These two protein chains interact to form a complex.

Sequence of chain B:
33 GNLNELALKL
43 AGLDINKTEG

Sequence of chain A:
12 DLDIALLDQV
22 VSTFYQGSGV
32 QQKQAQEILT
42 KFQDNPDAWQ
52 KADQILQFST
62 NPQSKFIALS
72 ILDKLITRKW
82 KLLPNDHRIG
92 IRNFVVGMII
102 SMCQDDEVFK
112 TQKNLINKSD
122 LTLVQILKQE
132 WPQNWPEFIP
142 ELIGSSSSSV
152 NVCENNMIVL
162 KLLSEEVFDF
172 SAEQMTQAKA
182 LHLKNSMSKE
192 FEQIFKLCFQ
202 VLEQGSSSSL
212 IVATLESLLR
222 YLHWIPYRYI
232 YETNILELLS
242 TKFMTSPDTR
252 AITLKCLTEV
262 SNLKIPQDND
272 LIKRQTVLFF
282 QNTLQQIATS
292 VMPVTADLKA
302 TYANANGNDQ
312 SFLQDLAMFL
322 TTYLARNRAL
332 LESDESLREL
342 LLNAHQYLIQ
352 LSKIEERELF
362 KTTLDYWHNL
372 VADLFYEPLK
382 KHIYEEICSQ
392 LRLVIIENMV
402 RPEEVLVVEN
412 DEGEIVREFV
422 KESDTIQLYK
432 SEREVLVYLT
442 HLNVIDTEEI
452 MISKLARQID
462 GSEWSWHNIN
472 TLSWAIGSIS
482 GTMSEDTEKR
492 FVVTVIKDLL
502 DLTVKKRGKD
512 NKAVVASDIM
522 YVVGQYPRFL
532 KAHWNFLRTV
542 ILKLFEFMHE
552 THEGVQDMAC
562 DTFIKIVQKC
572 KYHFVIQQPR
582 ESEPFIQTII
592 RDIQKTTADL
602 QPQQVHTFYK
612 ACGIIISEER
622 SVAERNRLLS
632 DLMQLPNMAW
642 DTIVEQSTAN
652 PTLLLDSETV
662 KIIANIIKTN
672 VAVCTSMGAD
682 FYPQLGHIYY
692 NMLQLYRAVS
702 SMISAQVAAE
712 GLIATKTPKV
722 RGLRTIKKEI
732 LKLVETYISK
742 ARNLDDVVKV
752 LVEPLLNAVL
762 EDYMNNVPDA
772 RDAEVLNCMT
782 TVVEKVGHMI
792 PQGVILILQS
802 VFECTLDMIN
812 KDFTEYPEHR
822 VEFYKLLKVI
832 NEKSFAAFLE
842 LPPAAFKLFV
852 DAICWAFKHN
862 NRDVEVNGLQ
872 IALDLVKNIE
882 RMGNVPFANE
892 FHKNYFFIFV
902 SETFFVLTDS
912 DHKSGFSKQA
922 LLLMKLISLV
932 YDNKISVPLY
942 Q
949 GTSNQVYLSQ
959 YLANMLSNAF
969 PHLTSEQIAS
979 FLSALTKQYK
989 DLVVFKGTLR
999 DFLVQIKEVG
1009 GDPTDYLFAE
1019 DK

Interface contacts:
Residue E551 in chain A is in contact with residue I47 in chain B (closest heavy-atom distance 3.5 Å).
Residue F537 in chain A interacts with residue A39 in chain B (closest heavy-atom distance 3.8 Å).
Residue T540 in chain A is in contact with residue A43 in chain B (closest heavy-atom distance 3.9 Å).
Residue I520 in chain A is in contact with residue L42 in chain B (closest heavy-atom distance 3.9 Å).
Residue K498 in chain A interacts with residue L38 in chain B (closest heavy-atom distance 3.5 Å).
Residue F548 in chain A interacts with residue I47 in chain B (closest heavy-atom distance 4.6 Å).
Residue F537 in chain A is in contact with residue L38 in chain B (closest heavy-atom distance 3.8 Å).
Residue A517 in chain A interacts with residue I47 in chain B (closest heavy-atom distance 3.9 Å).
Residue K544 in chain A interacts with residue G44 in chain B (closest heavy-atom distance 4.6 Å).
Residue K513 in chain A contacts residue I47 in chain B (closest heavy-atom distance 3.5 Å).
Residue L501 in chain A contacts residue L45 in chain B (closest heavy-atom distance 4.0 Å).
Residue E551 in chain A interacts with residue N48 in chain B (closest heavy-atom distance 2.9 Å).
Residue L501 in chain A is in contact with residue L42 in chain B (closest heavy-atom distance 3.9 Å).
Residue M521 in chain A contacts residue L42 in chain B (closest heavy-atom distance 4.6 Å).
Residue V505 in chain A interacts with residue E51 in chain B (closest heavy-atom distance 3.6 Å).
Residue M521 in chain A interacts with residue L45 in chain B (closest heavy-atom distance 4.6 Å).
Residue F530 in chain A contacts residue L35 in chain B (closest heavy-atom distance 3.4 Å).
Residue F530 in chain A interacts with residue L38 in chain B (closest heavy-atom distance 4.0 Å).
Residue K544 in chain A is in contact with residue L42 in chain B (closest heavy-atom distance 3.8 Å).
Residue V505 in chain A is in contact with residue G52 in chain B (closest heavy-atom distance 3.5 Å).
Residue F548 in chain A interacts with residue L45 in chain B (closest heavy-atom distance 4.1 Å).
Residue H534 in chain A interacts with residue N34 in chain B (closest heavy-atom distance 3.8 Å).
Residue K544 in chain A is in contact with residue A43 in chain B (closest heavy-atom distance 3.0 Å).
Residue N536 in chain A contacts residue N36 in chain B (closest heavy-atom distance 3.3 Å).
Residue F537 in chain A is in contact with residue L42 in chain B (closest heavy-atom distance 4.0 Å).
Residue N536 in chain A interacts with residue L35 in chain B (closest heavy-atom distance 4.4 Å).
Residue K498 in chain A interacts with residue E37 in chain B (closest heavy-atom distance 3.4 Å).
Residue K513 in chain A interacts with residue D46 in chain B (closest heavy-atom distance 4.1 Å).
Residue A514 in chain A interacts with residue I47 in chain B (closest heavy-atom distance 3.9 Å).
Residue N536 in chain A is in contact with residue A39 in chain B (closest heavy-atom distance 3.8 Å).
Residue K544 in chain A contacts residue L45 in chain B (closest heavy-atom distance 2.8 Å).
Residue K513 in chain A interacts with residue G52 in chain B (closest heavy-atom distance 4.1 Å).
Residue H534 in chain A contacts residue L35 in chain B (closest heavy-atom distance 3.7 Å).
Residue V541 in chain A is in contact with residue L42 in chain B (closest heavy-atom distance 3.5 Å).
Residue V556 in chain A contacts residue I47 in chain B (closest heavy-atom distance 4.6 Å).
Residue T540 in chain A is in contact with residue A39 in chain B (closest heavy-atom distance 3.4 Å).
Residue K506 in chain A is in contact with residue G52 in chain B (closest heavy-atom distance 2.7 Å).
Residue K490 in chain A contacts residue G33 in chain B (closest heavy-atom distance 4.0 Å).
Residue T504 in chain A contacts residue L45 in chain B (closest heavy-atom distance 3.7 Å).
Residue E547 in chain A interacts with residue L45 in chain B (closest heavy-atom distance 4.0 Å).
Residue I497 in chain A interacts with residue L38 in chain B (closest heavy-atom distance 4.0 Å).
Residue R508 in chain A interacts with residue G52 in chain B (closest heavy-atom distance 3.5 Å).
Residue F537 in chain A contacts residue L35 in chain B (closest heavy-atom distance 4.2 Å).
Residue L501 in chain A is in contact with residue L38 in chain B (closest heavy-atom distance 4.4 Å).
Residue A517 in chain A contacts residue L45 in chain B (closest heavy-atom distance 4.2 Å).
Residue K513 in chain A is in contact with residue E51 in chain B (closest heavy-atom distance 4.3 Å).
Residue K498 in chain A interacts with residue K41 in chain B (closest heavy-atom distance 4.3 Å).
Residue K490 in chain A is in contact with residue N34 in chain B (closest heavy-atom distance 3.1 Å).
Residue V494 in chain A is in contact with residue L38 in chain B (closest heavy-atom distance 4.1 Å).
Residue I520 in chain A interacts with residue L45 in chain B (closest heavy-atom distance 3.9 Å).
Residue L501 in chain A is in contact with residue K41 in chain B (closest heavy-atom distance 3.9 Å).
Residue K510 in chain A interacts with residue I47 in chain B (closest heavy-atom distance 3.7 Å).
Residue H534 in chain A interacts with residue G33 in chain B (closest heavy-atom distance 3.3 Å).
Residue K513 in chain A contacts residue K49 in chain B (closest heavy-atom distance 3.7 Å).
Residue V494 in chain A is in contact with residue L35 in chain B (closest heavy-atom distance 3.9 Å).
Residue K490 in chain A interacts with residue L35 in chain B (closest heavy-atom distance 3.5 Å).
Residue K507 in chain A contacts residue G52 in chain B (closest heavy-atom distance 3.6 Å).
Residue K510 in chain A interacts with residue N48 in chain B (closest heavy-atom distance 2.7 Å).
Residue H553 in chain A is in contact with residue I47 in chain B (closest heavy-atom distance 4.7 Å).
Residue T540 in chain A contacts residue L42 in chain B (closest heavy-atom distance 4.5 Å).